Sequence of protein 1:
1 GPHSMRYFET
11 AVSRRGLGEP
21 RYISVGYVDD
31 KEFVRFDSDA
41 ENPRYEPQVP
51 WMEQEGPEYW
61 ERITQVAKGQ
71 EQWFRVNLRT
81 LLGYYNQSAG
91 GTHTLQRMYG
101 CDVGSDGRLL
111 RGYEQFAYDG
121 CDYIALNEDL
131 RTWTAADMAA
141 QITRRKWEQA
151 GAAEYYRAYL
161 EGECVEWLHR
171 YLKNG

Sequence of protein 2:
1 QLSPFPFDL

Contacts between the two chains:
Residue F116 in protein 1 contacts residue P6 in protein 2 (closest heavy-atom distance 4.4 Å).
Residue Y159 in protein 1 interacts with residue S3 in protein 2 (closest heavy-atom distance 3.3 Å).
Residue Y156 in protein 1 interacts with residue P6 in protein 2 (closest heavy-atom distance 3.5 Å).
Residue V66 in protein 1 contacts residue L2 in protein 2 (closest heavy-atom distance 3.9 Å).
Residue I63 in protein 1 is in contact with residue Q1 in protein 2 (closest heavy-atom distance 3.0 Å).
Residue W73 in protein 1 interacts with residue L9 in protein 2 (closest heavy-atom distance 3.5 Å).
Residue Y155 in protein 1 contacts residue P4 in protein 2 (closest heavy-atom distance 3.2 Å).
Residue Y123 in protein 1 contacts residue L9 in protein 2 (closest heavy-atom distance 4.1 Å).
Residue Q70 in protein 1 interacts with residue F5 in protein 2 (closest heavy-atom distance 3.9 Å).
Residue R62 in protein 1 contacts residue Q1 in protein 2 (closest heavy-atom distance 2.8 Å).
Residue E163 in protein 1 is in contact with residue L2 in protein 2 (closest heavy-atom distance 3.9 Å).
Residue Y156 in protein 1 contacts residue S3 in protein 2 (closest heavy-atom distance 4.5 Å).
Residue I63 in protein 1 contacts residue L2 in protein 2 (closest heavy-atom distance 3.6 Å).
Residue G151 in protein 1 contacts residue F7 in protein 2 (closest heavy-atom distance 4.5 Å).
Residue Y84 in protein 1 contacts residue L9 in protein 2 (closest heavy-atom distance 2.7 Å).
Residue V66 in protein 1 interacts with residue S3 in protein 2 (closest heavy-atom distance 4.1 Å).
Residue Y155 in protein 1 is in contact with residue P6 in protein 2 (closest heavy-atom distance 4.7 Å).
Residue Q70 in protein 1 contacts residue P6 in protein 2 (closest heavy-atom distance 3.3 Å).
Residue R97 in protein 1 contacts residue P4 in protein 2 (closest heavy-atom distance 4.0 Å).
Residue Y7 in protein 1 contacts residue Q1 in protein 2 (closest heavy-atom distance 4.7 Å).
Residue W167 in protein 1 contacts residue Q1 in protein 2 (closest heavy-atom distance 3.2 Å).
Residue W73 in protein 1 interacts with residue F7 in protein 2 (closest heavy-atom distance 3.0 Å).
Residue T80 in protein 1 interacts with residue L9 in protein 2 (closest heavy-atom distance 4.6 Å).
Residue W147 in protein 1 is in contact with residue F7 in protein 2 (closest heavy-atom distance 3.4 Å).
Residue N77 in protein 1 interacts with residue D8 in protein 2 (closest heavy-atom distance 3.9 Å).
Residue G69 in protein 1 contacts residue F5 in protein 2 (closest heavy-atom distance 3.6 Å).
Residue W73 in protein 1 interacts with residue P6 in protein 2 (closest heavy-atom distance 3.5 Å).
Residue Y159 in protein 1 contacts residue L2 in protein 2 (closest heavy-atom distance 3.3 Å).
Residue Y99 in protein 1 is in contact with residue S3 in protein 2 (closest heavy-atom distance 3.2 Å).
Residue Y155 in protein 1 is in contact with residue F5 in protein 2 (closest heavy-atom distance 2.6 Å).
Residue T143 in protein 1 interacts with residue L9 in protein 2 (closest heavy-atom distance 2.9 Å).
Residue L95 in protein 1 is in contact with residue L9 in protein 2 (closest heavy-atom distance 4.2 Å).
Residue E114 in protein 1 is in contact with residue S3 in protein 2 (closest heavy-atom distance 3.9 Å).
Residue E163 in protein 1 interacts with residue Q1 in protein 2 (closest heavy-atom distance 2.6 Å).
Residue Q70 in protein 1 is in contact with residue P4 in protein 2 (closest heavy-atom distance 4.5 Å).
Residue W73 in protein 1 is in contact with residue F5 in protein 2 (closest heavy-atom distance 3.6 Å).
Residue W73 in protein 1 contacts residue D8 in protein 2 (closest heavy-atom distance 4.4 Å).
Residue Y171 in protein 1 interacts with residue Q1 in protein 2 (closest heavy-atom distance 3.2 Å).
Residue R97 in protein 1 is in contact with residue P6 in protein 2 (closest heavy-atom distance 3.6 Å).
Residue K146 in protein 1 is in contact with residue D8 in protein 2 (closest heavy-atom distance 4.0 Å).
Residue Y99 in protein 1 contacts residue L2 in protein 2 (closest heavy-atom distance 3.5 Å).
Residue Y7 in protein 1 interacts with residue L2 in protein 2 (closest heavy-atom distance 3.6 Å).
Residue L81 in protein 1 contacts residue L9 in protein 2 (closest heavy-atom distance 4.1 Å).
Residue M5 in protein 1 contacts residue Q1 in protein 2 (closest heavy-atom distance 4.8 Å).
Residue Y45 in protein 1 interacts with residue L2 in protein 2 (closest heavy-atom distance 3.7 Å).
Residue F116 in protein 1 is in contact with residue L9 in protein 2 (closest heavy-atom distance 4.7 Å).
Residue T143 in protein 1 is in contact with residue D8 in protein 2 (closest heavy-atom distance 4.5 Å).
Residue N77 in protein 1 interacts with residue L9 in protein 2 (closest heavy-atom distance 2.9 Å).
Residue A150 in protein 1 contacts residue F7 in protein 2 (closest heavy-atom distance 3.4 Å).
Residue Y155 in protein 1 interacts with residue F7 in protein 2 (closest heavy-atom distance 3.3 Å).
Residue N77 in protein 1 is in contact with residue F7 in protein 2 (closest heavy-atom distance 4.6 Å).
Residue R97 in protein 1 is in contact with residue S3 in protein 2 (closest heavy-atom distance 2.7 Å).
Residue A152 in protein 1 interacts with residue F7 in protein 2 (closest heavy-atom distance 3.8 Å).
Residue Y159 in protein 1 contacts residue Q1 in protein 2 (closest heavy-atom distance 2.8 Å).
Residue W147 in protein 1 is in contact with residue L9 in protein 2 (closest heavy-atom distance 3.6 Å).
Residue Y59 in protein 1 contacts residue Q1 in protein 2 (closest heavy-atom distance 3.5 Å).
Residue Y156 in protein 1 interacts with residue F7 in protein 2 (closest heavy-atom distance 3.0 Å).
Residue K146 in protein 1 interacts with residue L9 in protein 2 (closest heavy-atom distance 3.3 Å).
Residue W147 in protein 1 is in contact with residue D8 in protein 2 (closest heavy-atom distance 2.6 Å).
Residue Y159 in protein 1 is in contact with residue P4 in protein 2 (closest heavy-atom distance 3.8 Å).

The following describes two proteins that form a bound complex.